Contacts between the two chains:
Residue I8 in protein 1 interacts with residue R13 in protein 2 (closest heavy-atom distance 3.4 Å).
Residue M43 in protein 1 contacts residue L47 in protein 2 (closest heavy-atom distance 3.5 Å).
Residue M43 in protein 1 contacts residue M43 in protein 2 (closest heavy-atom distance 4.4 Å).
Residue L36 in protein 1 is in contact with residue E40 in protein 2 (closest heavy-atom distance 3.4 Å).
Residue L47 in protein 1 interacts with residue I50 in protein 2 (closest heavy-atom distance 4.0 Å).
Residue L47 in protein 1 interacts with residue L47 in protein 2 (closest heavy-atom distance 4.4 Å).
Residue K11 in protein 1 contacts residue L15 in protein 2 (closest heavy-atom distance 4.4 Å).
Residue E40 in protein 1 interacts with residue M43 in protein 2 (closest heavy-atom distance 4.2 Å).
Residue E40 in protein 1 is in contact with residue E40 in protein 2 (closest heavy-atom distance 2.7 Å).

Sequence of protein 1:
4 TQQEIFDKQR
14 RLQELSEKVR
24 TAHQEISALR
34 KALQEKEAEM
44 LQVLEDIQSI

Sequence of protein 2:
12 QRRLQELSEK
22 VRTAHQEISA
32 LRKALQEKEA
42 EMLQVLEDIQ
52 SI

This data describes a binding interaction between two proteins.